Sequence of the first protein:
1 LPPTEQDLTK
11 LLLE

Contacts between the two chains:
Residue V39 in the second protein contacts residue L12 in the first protein (closest heavy-atom distance 4.4 Å).
Residue W35 in the second protein interacts with residue L12 in the first protein (closest heavy-atom distance 4.2 Å).
Residue R40 in the second protein contacts residue T9 in the first protein (closest heavy-atom distance 3.0 Å).
Residue I20 in the second protein contacts residue L11 in the first protein (closest heavy-atom distance 3.5 Å).
Residue E36 in the second protein is in contact with residue L12 in the first protein (closest heavy-atom distance 4.0 Å).
Residue R40 in the second protein interacts with residue L8 in the first protein (closest heavy-atom distance 3.7 Å).
Residue I19 in the second protein contacts residue P3 in the first protein (closest heavy-atom distance 4.2 Å).
Residue F47 in the second protein interacts with residue L1 in the first protein (closest heavy-atom distance 4.3 Å).
Residue R40 in the second protein contacts residue E5 in the first protein (closest heavy-atom distance 3.2 Å).
Residue I22 in the second protein interacts with residue L12 in the first protein (closest heavy-atom distance 4.4 Å).
Residue T24 in the second protein contacts residue L12 in the first protein (closest heavy-atom distance 3.7 Å).
Residue S21 in the second protein interacts with residue L11 in the first protein (closest heavy-atom distance 3.7 Å).
Residue I22 in the second protein contacts residue L11 in the first protein (closest heavy-atom distance 3.7 Å).
Residue I20 in the second protein interacts with residue E14 in the first protein (closest heavy-atom distance 4.6 Å).
Residue I22 in the second protein contacts residue L8 in the first protein (closest heavy-atom distance 4.0 Å).
Residue R40 in the second protein is in contact with residue L12 in the first protein (closest heavy-atom distance 4.1 Å).
Residue I43 in the second protein interacts with residue P3 in the first protein (closest heavy-atom distance 3.8 Å).
Residue F47 in the second protein is in contact with residue P3 in the first protein (closest heavy-atom distance 3.8 Å).
Residue I43 in the second protein is in contact with residue L8 in the first protein (closest heavy-atom distance 3.9 Å).
Residue F47 in the second protein contacts residue P2 in the first protein (closest heavy-atom distance 3.7 Å).
Residue I19 in the second protein is in contact with residue L11 in the first protein (closest heavy-atom distance 3.6 Å).

This data describes a binding interaction between two proteins.

Sequence of the second protein:
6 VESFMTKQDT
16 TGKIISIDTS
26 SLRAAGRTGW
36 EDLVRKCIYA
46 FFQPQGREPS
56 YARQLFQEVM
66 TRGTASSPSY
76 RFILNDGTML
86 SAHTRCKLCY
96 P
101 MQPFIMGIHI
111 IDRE